Sequence of protein 2:
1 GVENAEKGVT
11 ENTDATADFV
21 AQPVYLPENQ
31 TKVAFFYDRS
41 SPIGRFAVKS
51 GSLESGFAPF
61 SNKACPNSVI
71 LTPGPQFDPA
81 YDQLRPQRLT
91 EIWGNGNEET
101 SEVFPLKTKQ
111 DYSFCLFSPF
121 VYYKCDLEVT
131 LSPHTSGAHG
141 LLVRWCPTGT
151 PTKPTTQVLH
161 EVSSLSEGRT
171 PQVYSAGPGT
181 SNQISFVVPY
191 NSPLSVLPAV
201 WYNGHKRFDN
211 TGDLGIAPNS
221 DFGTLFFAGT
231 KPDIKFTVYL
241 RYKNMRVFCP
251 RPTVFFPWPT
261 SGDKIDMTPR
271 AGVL

This data describes a binding interaction between two proteins.

Interface contacts:
Residue Y174 in protein 1 is in contact with residue P133 in protein 2 (closest heavy-atom distance 3.0 Å).
Residue A176 in protein 1 interacts with residue N182 in protein 2 (closest heavy-atom distance 3.5 Å).
Residue L159 in protein 1 interacts with residue Q110 in protein 2 (closest heavy-atom distance 3.2 Å).
Residue V162 in protein 1 interacts with residue G44 in protein 2 (closest heavy-atom distance 3.8 Å).
Residue Q157 in protein 1 contacts residue F104 in protein 2 (closest heavy-atom distance 3.1 Å).
Residue R169 in protein 1 contacts residue F36 in protein 2 (closest heavy-atom distance 3.5 Å).
Residue A138 in protein 1 interacts with residue S136 in protein 2 (closest heavy-atom distance 2.8 Å).
Residue L159 in protein 1 contacts residue P42 in protein 2 (closest heavy-atom distance 3.7 Å).
Residue H160 in protein 1 is in contact with residue K63 in protein 2 (closest heavy-atom distance 2.8 Å).
Residue L159 in protein 1 is in contact with residue G44 in protein 2 (closest heavy-atom distance 3.5 Å).
Residue E161 in protein 1 contacts residue R45 in protein 2 (closest heavy-atom distance 2.1 Å).
Residue G179 in protein 1 interacts with residue P178 in protein 2 (closest heavy-atom distance 3.9 Å).
Residue T180 in protein 1 contacts residue S181 in protein 2 (closest heavy-atom distance 3.8 Å).
Residue T230 in protein 1 contacts residue H134 in protein 2 (closest heavy-atom distance 3.8 Å).
Residue L159 in protein 1 contacts residue P105 in protein 2 (closest heavy-atom distance 3.6 Å).
Residue G177 in protein 1 interacts with residue N182 in protein 2 (closest heavy-atom distance 3.8 Å).
Residue Y174 in protein 1 is in contact with residue Q183 in protein 2 (closest heavy-atom distance 3.2 Å).
Residue H160 in protein 1 contacts residue P105 in protein 2 (closest heavy-atom distance 3.4 Å).
Residue E161 in protein 1 interacts with residue K235 in protein 2 (closest heavy-atom distance 2.9 Å).
Residue A176 in protein 1 interacts with residue S136 in protein 2 (closest heavy-atom distance 3.5 Å).
Residue S166 in protein 1 is in contact with residue P42 in protein 2 (closest heavy-atom distance 3.0 Å).
Residue H160 in protein 1 interacts with residue L106 in protein 2 (closest heavy-atom distance 3.1 Å).
Residue T152 in protein 1 interacts with residue M267 in protein 2 (closest heavy-atom distance 3.3 Å).
Residue P178 in protein 1 interacts with residue P178 in protein 2 (closest heavy-atom distance 3.0 Å).
Residue G179 in protein 1 is in contact with residue T180 in protein 2 (closest heavy-atom distance 2.8 Å).
Residue G177 in protein 1 contacts residue S181 in protein 2 (closest heavy-atom distance 4.0 Å).
Residue P178 in protein 1 is in contact with residue T180 in protein 2 (closest heavy-atom distance 3.6 Å).
Residue E54 in protein 1 contacts residue R45 in protein 2 (closest heavy-atom distance 2.0 Å).
Residue R169 in protein 1 interacts with residue R39 in protein 2 (closest heavy-atom distance 3.9 Å).
Residue G140 in protein 1 interacts with residue S136 in protein 2 (closest heavy-atom distance 3.6 Å).
Residue V158 in protein 1 contacts residue F104 in protein 2 (closest heavy-atom distance 3.6 Å).
Residue L159 in protein 1 is in contact with residue I43 in protein 2 (closest heavy-atom distance 3.6 Å).
Residue A176 in protein 1 is in contact with residue T135 in protein 2 (closest heavy-atom distance 3.4 Å).
Residue A176 in protein 1 is in contact with residue S181 in protein 2 (closest heavy-atom distance 3.7 Å).
Residue G168 in protein 1 contacts residue S41 in protein 2 (closest heavy-atom distance 2.8 Å).
Residue Y174 in protein 1 interacts with residue S132 in protein 2 (closest heavy-atom distance 3.9 Å).
Residue L53 in protein 1 interacts with residue H134 in protein 2 (closest heavy-atom distance 3.7 Å).
Residue T156 in protein 1 interacts with residue F104 in protein 2 (closest heavy-atom distance 3.9 Å).
Residue V158 in protein 1 contacts residue L106 in protein 2 (closest heavy-atom distance 2.6 Å).
Residue T156 in protein 1 interacts with residue P269 in protein 2 (closest heavy-atom distance 3.6 Å).
Residue P178 in protein 1 interacts with residue N182 in protein 2 (closest heavy-atom distance 3.6 Å).
Residue H160 in protein 1 is in contact with residue K107 in protein 2 (closest heavy-atom distance 3.4 Å).
Residue E161 in protein 1 interacts with residue H134 in protein 2 (closest heavy-atom distance 3.4 Å).
Residue T230 in protein 1 is in contact with residue S136 in protein 2 (closest heavy-atom distance 3.4 Å).
Residue Y174 in protein 1 contacts residue H134 in protein 2 (closest heavy-atom distance 3.8 Å).
Residue G177 in protein 1 is in contact with residue S136 in protein 2 (closest heavy-atom distance 3.7 Å).
Residue R169 in protein 1 interacts with residue S113 in protein 2 (closest heavy-atom distance 3.6 Å).
Residue Q172 in protein 1 interacts with residue Y239 in protein 2 (closest heavy-atom distance 2.8 Å).
Residue E161 in protein 1 is in contact with residue K63 in protein 2 (closest heavy-atom distance 2.9 Å).
Residue G168 in protein 1 interacts with residue S113 in protein 2 (closest heavy-atom distance 3.4 Å).
Residue Q157 in protein 1 is in contact with residue P105 in protein 2 (closest heavy-atom distance 3.2 Å).
Residue E54 in protein 1 interacts with residue H134 in protein 2 (closest heavy-atom distance 2.1 Å).
Residue V158 in protein 1 is in contact with residue P105 in protein 2 (closest heavy-atom distance 3.5 Å).
Residue R85 in protein 1 is in contact with residue M267 in protein 2 (closest heavy-atom distance 3.9 Å).
Residue K153 in protein 1 contacts residue M267 in protein 2 (closest heavy-atom distance 2.2 Å).
Residue V162 in protein 1 is in contact with residue R45 in protein 2 (closest heavy-atom distance 3.5 Å).
Residue S166 in protein 1 is in contact with residue Y239 in protein 2 (closest heavy-atom distance 2.2 Å).
Residue P178 in protein 1 contacts residue G137 in protein 2 (closest heavy-atom distance 3.6 Å).
Residue H139 in protein 1 interacts with residue S136 in protein 2 (closest heavy-atom distance 3.3 Å).
Residue H160 in protein 1 is in contact with residue R45 in protein 2 (closest heavy-atom distance 3.4 Å).

Sequence of protein 1:
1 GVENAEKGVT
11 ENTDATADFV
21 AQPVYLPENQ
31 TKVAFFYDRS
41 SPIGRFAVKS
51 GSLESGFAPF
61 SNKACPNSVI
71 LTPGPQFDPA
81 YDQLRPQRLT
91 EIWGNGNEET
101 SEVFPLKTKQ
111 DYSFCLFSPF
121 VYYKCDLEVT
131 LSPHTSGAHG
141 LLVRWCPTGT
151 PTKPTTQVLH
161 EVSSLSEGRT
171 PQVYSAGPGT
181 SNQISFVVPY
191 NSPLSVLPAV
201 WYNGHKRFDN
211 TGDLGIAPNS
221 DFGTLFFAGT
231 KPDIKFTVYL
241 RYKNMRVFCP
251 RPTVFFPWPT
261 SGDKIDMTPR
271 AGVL